Sequence of the first protein:
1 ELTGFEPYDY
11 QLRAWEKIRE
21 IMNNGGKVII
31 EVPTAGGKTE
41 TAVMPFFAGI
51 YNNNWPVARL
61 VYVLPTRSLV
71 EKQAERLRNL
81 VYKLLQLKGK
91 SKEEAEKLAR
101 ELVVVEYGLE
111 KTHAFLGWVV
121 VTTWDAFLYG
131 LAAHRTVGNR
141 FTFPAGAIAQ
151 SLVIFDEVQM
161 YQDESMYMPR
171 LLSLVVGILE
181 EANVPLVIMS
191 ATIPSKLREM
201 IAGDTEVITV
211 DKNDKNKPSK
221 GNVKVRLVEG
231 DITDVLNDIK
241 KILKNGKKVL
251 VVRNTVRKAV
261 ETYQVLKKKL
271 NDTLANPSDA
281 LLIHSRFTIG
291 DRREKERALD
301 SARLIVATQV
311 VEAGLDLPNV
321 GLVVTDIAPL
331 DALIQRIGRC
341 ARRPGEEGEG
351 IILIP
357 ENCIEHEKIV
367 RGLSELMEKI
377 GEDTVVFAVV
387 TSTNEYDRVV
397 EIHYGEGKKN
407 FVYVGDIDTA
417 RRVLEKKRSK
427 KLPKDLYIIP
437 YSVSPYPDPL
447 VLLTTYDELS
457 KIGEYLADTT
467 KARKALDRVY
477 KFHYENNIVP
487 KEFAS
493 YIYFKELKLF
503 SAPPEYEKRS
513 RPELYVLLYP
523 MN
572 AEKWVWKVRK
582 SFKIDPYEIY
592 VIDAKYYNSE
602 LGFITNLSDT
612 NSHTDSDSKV

These two protein chains interact to form a complex.

Sequence of the second protein:
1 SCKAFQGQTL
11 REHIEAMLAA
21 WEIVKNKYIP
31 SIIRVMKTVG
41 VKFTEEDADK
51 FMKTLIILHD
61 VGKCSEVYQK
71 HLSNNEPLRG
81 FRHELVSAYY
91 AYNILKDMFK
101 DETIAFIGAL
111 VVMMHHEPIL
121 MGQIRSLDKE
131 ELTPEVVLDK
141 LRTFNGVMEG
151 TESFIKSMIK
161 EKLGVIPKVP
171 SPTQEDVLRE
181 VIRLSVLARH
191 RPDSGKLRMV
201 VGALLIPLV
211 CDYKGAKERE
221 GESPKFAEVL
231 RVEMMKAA

Interface contacts:
Residue F141 in the first protein contacts residue P118 in the second protein (closest heavy-atom distance 3.7 Å).
Residue K88 in the first protein interacts with residue A237 in the second protein (closest heavy-atom distance 2.8 Å).
Residue N183 in the first protein is in contact with residue R34 in the second protein (closest heavy-atom distance 3.8 Å).
Residue T112 in the first protein is in contact with residue E222 in the second protein (closest heavy-atom distance 3.3 Å).
Residue L420 in the first protein contacts residue G122 in the second protein (closest heavy-atom distance 3.9 Å).
Residue P185 in the first protein contacts residue R34 in the second protein (closest heavy-atom distance 3.2 Å).
Residue A416 in the first protein contacts residue S194 in the second protein (closest heavy-atom distance 3.9 Å).
Residue W55 in the first protein is in contact with residue K27 in the second protein (closest heavy-atom distance 3.9 Å).
Residue W118 in the first protein interacts with residue E228 in the second protein (closest heavy-atom distance 3.7 Å).
Residue L420 in the first protein interacts with residue Q123 in the second protein (closest heavy-atom distance 3.6 Å).
Residue V137 in the first protein interacts with residue Y213 in the second protein (closest heavy-atom distance 3.2 Å).
Residue K426 in the first protein contacts residue I124 in the second protein (closest heavy-atom distance 3.8 Å).
Residue N23 in the first protein interacts with residue R34 in the second protein (closest heavy-atom distance 2.9 Å).
Residue R140 in the first protein interacts with residue V209 in the second protein (closest heavy-atom distance 3.4 Å).
Residue P56 in the first protein contacts residue R34 in the second protein (closest heavy-atom distance 3.8 Å).
Residue F141 in the first protein contacts residue H116 in the second protein (closest heavy-atom distance 3.4 Å).
Residue F143 in the first protein interacts with residue R198 in the second protein (closest heavy-atom distance 3.8 Å).
Residue L116 in the first protein interacts with residue F226 in the second protein (closest heavy-atom distance 3.6 Å).
Residue N139 in the first protein interacts with residue H116 in the second protein (closest heavy-atom distance 3.4 Å).
Residue R424 in the first protein is in contact with residue R125 in the second protein (closest heavy-atom distance 3.9 Å).
Residue R418 in the first protein contacts residue R189 in the second protein (closest heavy-atom distance 3.0 Å).
Residue Q150 in the first protein is in contact with residue A203 in the second protein (closest heavy-atom distance 3.1 Å).
Residue K426 in the first protein interacts with residue Q123 in the second protein (closest heavy-atom distance 3.0 Å).
Residue R140 in the first protein interacts with residue L208 in the second protein (closest heavy-atom distance 2.3 Å).
Residue R417 in the first protein is in contact with residue H190 in the second protein (closest heavy-atom distance 3.4 Å).
Residue Q150 in the first protein is in contact with residue V35 in the second protein (closest heavy-atom distance 3.3 Å).
Residue N139 in the first protein interacts with residue E117 in the second protein (closest heavy-atom distance 3.7 Å).
Residue N183 in the first protein contacts residue T38 in the second protein (closest heavy-atom distance 3.1 Å).
Residue R417 in the first protein is in contact with residue A188 in the second protein (closest heavy-atom distance 3.4 Å).
Residue T136 in the first protein is in contact with residue E117 in the second protein (closest heavy-atom distance 3.9 Å).
Residue R417 in the first protein interacts with residue R191 in the second protein (closest heavy-atom distance 3.5 Å).
Residue L116 in the first protein is in contact with residue K225 in the second protein (closest heavy-atom distance 3.3 Å).
Residue V419 in the first protein is in contact with residue R198 in the second protein (closest heavy-atom distance 3.3 Å).
Residue V419 in the first protein contacts residue R189 in the second protein (closest heavy-atom distance 3.2 Å).
Residue R417 in the first protein is in contact with residue D193 in the second protein (closest heavy-atom distance 3.1 Å).
Residue A416 in the first protein interacts with residue R198 in the second protein (closest heavy-atom distance 3.1 Å).
Residue K426 in the first protein contacts residue R125 in the second protein (closest heavy-atom distance 2.7 Å).
Residue R418 in the first protein is in contact with residue R198 in the second protein (closest heavy-atom distance 2.9 Å).
Residue R418 in the first protein interacts with residue M113 in the second protein (closest heavy-atom distance 3.9 Å).
Residue I50 in the first protein contacts residue E233 in the second protein (closest heavy-atom distance 3.8 Å).
Residue R418 in the first protein interacts with residue M121 in the second protein (closest heavy-atom distance 3.6 Å).
Residue W55 in the first protein interacts with residue E233 in the second protein (closest heavy-atom distance 3.6 Å).
Residue R140 in the first protein contacts residue H116 in the second protein (closest heavy-atom distance 3.9 Å).
Residue R140 in the first protein contacts residue Y213 in the second protein (closest heavy-atom distance 3.2 Å).
Residue W118 in the first protein interacts with residue R231 in the second protein (closest heavy-atom distance 3.8 Å).
Residue K427 in the first protein contacts residue R125 in the second protein (closest heavy-atom distance 3.8 Å).
Residue R417 in the first protein contacts residue S194 in the second protein (closest heavy-atom distance 2.7 Å).
Residue R424 in the first protein interacts with residue L120 in the second protein (closest heavy-atom distance 3.2 Å).
Residue S425 in the first protein is in contact with residue R125 in the second protein (closest heavy-atom distance 2.6 Å).
Residue R418 in the first protein interacts with residue L120 in the second protein (closest heavy-atom distance 3.8 Å).
Residue R418 in the first protein is in contact with residue I119 in the second protein (closest heavy-atom distance 2.9 Å).
Residue R417 in the first protein interacts with residue R189 in the second protein (closest heavy-atom distance 2.5 Å).
Residue N53 in the first protein contacts residue M235 in the second protein (closest heavy-atom distance 3.7 Å).
Residue R417 in the first protein is in contact with residue R198 in the second protein (closest heavy-atom distance 2.9 Å).
Residue L116 in the first protein interacts with residue V229 in the second protein (closest heavy-atom distance 3.8 Å).
Residue E181 in the first protein interacts with residue T38 in the second protein (closest heavy-atom distance 3.9 Å).
Residue R424 in the first protein contacts residue L127 in the second protein (closest heavy-atom distance 3.8 Å).
Residue Y461 in the first protein contacts residue N75 in the second protein (closest heavy-atom distance 3.7 Å).
Residue R140 in the first protein interacts with residue D212 in the second protein (closest heavy-atom distance 3.3 Å).
Residue R140 in the first protein interacts with residue L205 in the second protein (closest heavy-atom distance 3.8 Å).